The following describes two proteins that form a bound complex.

Sequence of protein 1:
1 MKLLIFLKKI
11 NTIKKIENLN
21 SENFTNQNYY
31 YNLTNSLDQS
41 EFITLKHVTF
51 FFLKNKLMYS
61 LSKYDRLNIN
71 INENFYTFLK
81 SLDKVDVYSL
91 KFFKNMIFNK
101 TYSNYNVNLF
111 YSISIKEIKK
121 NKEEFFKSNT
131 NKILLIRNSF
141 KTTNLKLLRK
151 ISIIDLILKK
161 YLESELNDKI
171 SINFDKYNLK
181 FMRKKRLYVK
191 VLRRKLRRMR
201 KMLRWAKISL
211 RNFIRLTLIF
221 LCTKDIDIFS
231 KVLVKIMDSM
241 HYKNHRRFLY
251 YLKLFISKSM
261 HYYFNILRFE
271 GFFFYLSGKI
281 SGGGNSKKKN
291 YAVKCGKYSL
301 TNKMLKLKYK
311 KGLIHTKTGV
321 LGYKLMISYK

Interface contacts:
Residue M304 in protein 1 interacts with residue R33 in protein 2 (closest heavy-atom distance 3.3 Å).
Residue M304 in protein 1 is in contact with residue N29 in protein 2 (closest heavy-atom distance 4.4 Å).
Residue K169 in protein 1 interacts with residue Y130 in protein 2 (closest heavy-atom distance 4.5 Å).
Residue K306 in protein 1 interacts with residue N32 in protein 2 (closest heavy-atom distance 4.6 Å).
Residue M304 in protein 1 is in contact with residue K30 in protein 2 (closest heavy-atom distance 4.7 Å).
Residue M304 in protein 1 interacts with residue N32 in protein 2 (closest heavy-atom distance 3.3 Å).
Residue K330 in protein 1 contacts residue N32 in protein 2 (closest heavy-atom distance 4.9 Å).

Sequence of protein 2:
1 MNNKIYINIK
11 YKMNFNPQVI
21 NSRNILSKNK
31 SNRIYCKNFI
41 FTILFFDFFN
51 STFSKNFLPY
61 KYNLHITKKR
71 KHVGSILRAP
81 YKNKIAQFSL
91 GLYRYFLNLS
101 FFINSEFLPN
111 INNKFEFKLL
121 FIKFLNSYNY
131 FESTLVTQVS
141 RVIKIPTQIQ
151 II